Sequence of the first protein:
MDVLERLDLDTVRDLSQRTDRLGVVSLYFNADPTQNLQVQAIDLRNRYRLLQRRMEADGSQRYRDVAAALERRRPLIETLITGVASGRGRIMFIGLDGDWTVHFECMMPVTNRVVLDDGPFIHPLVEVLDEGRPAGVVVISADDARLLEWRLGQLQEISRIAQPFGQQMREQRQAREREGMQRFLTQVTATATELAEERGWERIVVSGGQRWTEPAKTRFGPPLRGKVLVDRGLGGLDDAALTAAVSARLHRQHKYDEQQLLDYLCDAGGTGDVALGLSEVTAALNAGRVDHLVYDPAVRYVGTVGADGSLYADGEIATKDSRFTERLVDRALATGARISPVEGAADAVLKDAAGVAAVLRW

Sequence of the second protein:
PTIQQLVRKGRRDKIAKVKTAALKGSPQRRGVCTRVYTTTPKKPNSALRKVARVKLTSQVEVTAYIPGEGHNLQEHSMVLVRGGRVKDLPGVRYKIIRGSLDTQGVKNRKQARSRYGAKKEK

These two protein chains interact to form a complex.

Interface contacts:
Residue N36 in the first protein is in contact with residue T41 in the second protein (closest heavy-atom distance 4.5 Å).
Residue V39 in the first protein is in contact with residue T41 in the second protein (closest heavy-atom distance 3.7 Å).
Residue V39 in the first protein interacts with residue T40 in the second protein (closest heavy-atom distance 5.0 Å).
Residue I42 in the first protein is in contact with residue L49 in the second protein (closest heavy-atom distance 3.6 Å).
Residue V39 in the first protein interacts with residue L49 in the second protein (closest heavy-atom distance 3.8 Å).
Residue Q38 in the first protein is in contact with residue T41 in the second protein (closest heavy-atom distance 3.7 Å).
Residue D43 in the first protein interacts with residue L49 in the second protein (closest heavy-atom distance 4.6 Å).
Residue V39 in the first protein interacts with residue T39 in the second protein (closest heavy-atom distance 3.2 Å).